The following describes two proteins that form a bound complex.

Sequence of chain B:
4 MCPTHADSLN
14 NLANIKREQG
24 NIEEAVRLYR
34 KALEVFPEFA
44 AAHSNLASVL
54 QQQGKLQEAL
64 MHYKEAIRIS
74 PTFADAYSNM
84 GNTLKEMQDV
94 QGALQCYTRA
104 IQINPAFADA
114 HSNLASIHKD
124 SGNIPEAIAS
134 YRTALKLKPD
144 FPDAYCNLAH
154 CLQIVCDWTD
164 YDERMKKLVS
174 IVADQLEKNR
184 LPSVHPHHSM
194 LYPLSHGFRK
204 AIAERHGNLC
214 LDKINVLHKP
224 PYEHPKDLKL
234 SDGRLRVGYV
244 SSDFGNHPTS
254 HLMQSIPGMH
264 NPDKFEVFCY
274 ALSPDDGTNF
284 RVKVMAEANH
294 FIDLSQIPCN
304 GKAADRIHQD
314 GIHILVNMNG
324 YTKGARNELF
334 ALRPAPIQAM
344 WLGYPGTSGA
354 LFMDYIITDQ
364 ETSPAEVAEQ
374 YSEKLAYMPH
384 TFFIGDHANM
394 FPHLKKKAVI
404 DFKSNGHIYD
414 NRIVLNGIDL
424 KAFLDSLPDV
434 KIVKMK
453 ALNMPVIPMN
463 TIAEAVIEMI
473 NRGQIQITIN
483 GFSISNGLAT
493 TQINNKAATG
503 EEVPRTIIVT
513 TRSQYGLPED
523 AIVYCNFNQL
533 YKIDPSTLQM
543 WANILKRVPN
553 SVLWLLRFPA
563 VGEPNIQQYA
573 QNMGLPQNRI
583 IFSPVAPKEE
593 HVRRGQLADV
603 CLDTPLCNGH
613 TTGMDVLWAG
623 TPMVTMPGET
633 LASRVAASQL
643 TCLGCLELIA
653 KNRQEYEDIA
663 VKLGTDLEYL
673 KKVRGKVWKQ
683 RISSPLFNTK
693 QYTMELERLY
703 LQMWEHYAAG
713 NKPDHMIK

Residue-level contacts at the interface:
Residue L490 in chain B contacts residue F1 in chain A (closest heavy-atom distance 3.6 Å).
Residue N473 in chain B is in contact with residue P3 in chain A (closest heavy-atom distance 3.4 Å).
Residue I477 in chain B interacts with residue F1 in chain A (closest heavy-atom distance 3.4 Å).
Residue I416 in chain B is in contact with residue I7 in chain A (closest heavy-atom distance 3.6 Å).
Residue T513 in chain B interacts with residue I7 in chain A (closest heavy-atom distance 4.1 Å).
Residue L519 in chain B is in contact with residue Y5 in chain A (closest heavy-atom distance 3.0 Å).
Residue S515 in chain B contacts residue P3 in chain A (closest heavy-atom distance 3.5 Å).
Residue Y517 in chain B interacts with residue K4 in chain A (closest heavy-atom distance 4.1 Å).
Residue G475 in chain B contacts residue M2 in chain A (closest heavy-atom distance 4.2 Å).
Residue Q494 in chain B is in contact with residue F1 in chain A (closest heavy-atom distance 2.9 Å).
Residue R474 in chain B interacts with residue M2 in chain A (closest heavy-atom distance 3.5 Å).
Residue I469 in chain B is in contact with residue I7 in chain A (closest heavy-atom distance 3.8 Å).
Residue N473 in chain B interacts with residue I7 in chain A (closest heavy-atom distance 3.1 Å).
Residue G518 in chain B is in contact with residue Y5 in chain A (closest heavy-atom distance 4.0 Å).
Residue F405 in chain B contacts residue I7 in chain A (closest heavy-atom distance 3.7 Å).
Residue P520 in chain B contacts residue Y5 in chain A (closest heavy-atom distance 4.1 Å).
Residue Q516 in chain B contacts residue K4 in chain A (closest heavy-atom distance 3.5 Å).
Residue I472 in chain B is in contact with residue F1 in chain A (closest heavy-atom distance 4.5 Å).
Residue I472 in chain B contacts residue P3 in chain A (closest heavy-atom distance 3.2 Å).
Residue S515 in chain B is in contact with residue Y5 in chain A (closest heavy-atom distance 3.5 Å).
Residue N473 in chain B is in contact with residue M2 in chain A (closest heavy-atom distance 3.9 Å).
Residue G475 in chain B is in contact with residue P3 in chain A (closest heavy-atom distance 4.5 Å).
Residue I472 in chain B interacts with residue I7 in chain A (closest heavy-atom distance 4.7 Å).
Residue A491 in chain B interacts with residue F1 in chain A (closest heavy-atom distance 3.7 Å).
Residue L490 in chain B contacts residue M2 in chain A (closest heavy-atom distance 3.9 Å).
Residue I472 in chain B interacts with residue M2 in chain A (closest heavy-atom distance 4.9 Å).
Residue E521 in chain B contacts residue Y5 in chain A (closest heavy-atom distance 3.3 Å).
Residue Q516 in chain B interacts with residue P3 in chain A (closest heavy-atom distance 4.0 Å).
Residue G475 in chain B is in contact with residue F1 in chain A (closest heavy-atom distance 3.2 Å).
Residue Q516 in chain B is in contact with residue M2 in chain A (closest heavy-atom distance 4.5 Å).
Residue S515 in chain B interacts with residue I7 in chain A (closest heavy-atom distance 3.4 Å).
Residue N473 in chain B contacts residue S6 in chain A (closest heavy-atom distance 3.7 Å).
Residue R514 in chain B contacts residue Y5 in chain A (closest heavy-atom distance 4.3 Å).
Residue N473 in chain B contacts residue Y5 in chain A (closest heavy-atom distance 4.0 Å).
Residue S515 in chain B is in contact with residue K4 in chain A (closest heavy-atom distance 3.1 Å).
Residue N488 in chain B is in contact with residue F1 in chain A (closest heavy-atom distance 3.9 Å).
Residue G518 in chain B contacts residue K4 in chain A (closest heavy-atom distance 3.4 Å).

Sequence of chain A:
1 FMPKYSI